Sequence of chain B:
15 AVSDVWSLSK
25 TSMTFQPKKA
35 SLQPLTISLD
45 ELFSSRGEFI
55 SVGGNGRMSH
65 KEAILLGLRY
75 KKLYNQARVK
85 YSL

Interface contacts:
Residue L363 in chain A contacts residue N59 in chain B (closest heavy-atom distance 3.3 Å).
Residue K353 in chain A interacts with residue N79 in chain B (closest heavy-atom distance 4.2 Å).
Residue L363 in chain A is in contact with residue L70 in chain B (closest heavy-atom distance 3.9 Å).
Residue L363 in chain A is in contact with residue G57 in chain B (closest heavy-atom distance 3.4 Å).
Residue G361 in chain A is in contact with residue L70 in chain B (closest heavy-atom distance 3.8 Å).
Residue D358 in chain A interacts with residue Y78 in chain B (closest heavy-atom distance 4.4 Å).
Residue K353 in chain A contacts residue V83 in chain B (closest heavy-atom distance 4.8 Å).
Residue T364 in chain A is in contact with residue L70 in chain B (closest heavy-atom distance 4.4 Å).
Residue L363 in chain A is in contact with residue G58 in chain B (closest heavy-atom distance 4.2 Å).
Residue G362 in chain A contacts residue L70 in chain B (closest heavy-atom distance 4.2 Å).
Residue D357 in chain A is in contact with residue R82 in chain B (closest heavy-atom distance 4.8 Å).
Residue L363 in chain A interacts with residue V56 in chain B (closest heavy-atom distance 3.4 Å).
Residue T364 in chain A is in contact with residue V56 in chain B (closest heavy-atom distance 3.8 Å).
Residue T364 in chain A interacts with residue R73 in chain B (closest heavy-atom distance 3.4 Å).

This data describes a binding interaction between two proteins.

Sequence of chain A:
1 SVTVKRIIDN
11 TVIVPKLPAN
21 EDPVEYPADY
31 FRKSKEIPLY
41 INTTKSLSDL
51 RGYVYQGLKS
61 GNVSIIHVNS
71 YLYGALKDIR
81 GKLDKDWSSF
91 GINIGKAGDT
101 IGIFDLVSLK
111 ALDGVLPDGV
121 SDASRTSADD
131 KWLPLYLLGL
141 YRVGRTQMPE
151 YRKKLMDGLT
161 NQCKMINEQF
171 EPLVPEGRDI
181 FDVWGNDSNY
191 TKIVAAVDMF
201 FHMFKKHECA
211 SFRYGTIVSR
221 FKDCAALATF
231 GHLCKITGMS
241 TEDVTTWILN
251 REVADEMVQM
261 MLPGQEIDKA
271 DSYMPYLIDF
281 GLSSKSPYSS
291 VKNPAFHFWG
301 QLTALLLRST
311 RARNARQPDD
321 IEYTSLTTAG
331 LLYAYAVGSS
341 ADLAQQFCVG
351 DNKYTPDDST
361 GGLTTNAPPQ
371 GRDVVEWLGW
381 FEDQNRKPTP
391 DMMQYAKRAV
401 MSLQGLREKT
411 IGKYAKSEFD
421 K